Sequence of protein 1:
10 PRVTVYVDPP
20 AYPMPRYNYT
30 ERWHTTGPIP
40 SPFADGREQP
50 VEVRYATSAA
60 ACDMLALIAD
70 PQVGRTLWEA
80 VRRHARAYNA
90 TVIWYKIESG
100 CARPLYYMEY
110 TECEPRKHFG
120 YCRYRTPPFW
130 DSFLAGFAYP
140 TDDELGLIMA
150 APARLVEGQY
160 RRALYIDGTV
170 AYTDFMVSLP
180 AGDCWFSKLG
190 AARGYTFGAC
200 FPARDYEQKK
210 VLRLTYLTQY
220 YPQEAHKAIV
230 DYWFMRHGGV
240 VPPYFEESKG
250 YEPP

The following describes two proteins that form a bound complex.

Contacts between the two chains:
Residue Y215 in protein 1 contacts residue N41 in protein 2 (closest heavy-atom distance 4.1 Å).
Residue S131 in protein 1 is in contact with residue E89 in protein 2 (closest heavy-atom distance 3.9 Å).
Residue P22 in protein 1 contacts residue F93 in protein 2 (closest heavy-atom distance 4.4 Å).
Residue S131 in protein 1 is in contact with residue Q32 in protein 2 (closest heavy-atom distance 4.6 Å).
Residue Y219 in protein 1 is in contact with residue N97 in protein 2 (closest heavy-atom distance 4.0 Å).
Residue Y194 in protein 1 interacts with residue S38 in protein 2 (closest heavy-atom distance 3.8 Å).
Residue Y220 in protein 1 is in contact with residue T27 in protein 2 (closest heavy-atom distance 2.9 Å).
Residue R212 in protein 1 contacts residue N41 in protein 2 (closest heavy-atom distance 5.0 Å).
Residue Y219 in protein 1 interacts with residue G96 in protein 2 (closest heavy-atom distance 4.8 Å).
Residue H33 in protein 1 contacts residue I44 in protein 2 (closest heavy-atom distance 3.7 Å).
Residue I228 in protein 1 contacts residue P94 in protein 2 (closest heavy-atom distance 3.7 Å).
Residue A190 in protein 1 is in contact with residue K39 in protein 2 (closest heavy-atom distance 5.0 Å).
Residue Y231 in protein 1 interacts with residue P94 in protein 2 (closest heavy-atom distance 3.6 Å).
Residue E30 in protein 1 contacts residue M49 in protein 2 (closest heavy-atom distance 4.7 Å).
Residue H33 in protein 1 interacts with residue N46 in protein 2 (closest heavy-atom distance 4.1 Å).
Residue W32 in protein 1 is in contact with residue Q28 in protein 2 (closest heavy-atom distance 3.4 Å).
Residue Y21 in protein 1 contacts residue F93 in protein 2 (closest heavy-atom distance 3.5 Å).
Residue L213 in protein 1 contacts residue N41 in protein 2 (closest heavy-atom distance 2.9 Å).
Residue Y194 in protein 1 interacts with residue K39 in protein 2 (closest heavy-atom distance 3.2 Å).
Residue Y219 in protein 1 interacts with residue A91 in protein 2 (closest heavy-atom distance 4.8 Å).
Residue L216 in protein 1 is in contact with residue N41 in protein 2 (closest heavy-atom distance 3.0 Å).
Residue T217 in protein 1 interacts with residue Q32 in protein 2 (closest heavy-atom distance 4.9 Å).
Residue Q218 in protein 1 interacts with residue I44 in protein 2 (closest heavy-atom distance 4.0 Å).
Residue P19 in protein 1 is in contact with residue P94 in protein 2 (closest heavy-atom distance 4.0 Å).
Residue T214 in protein 1 is in contact with residue L54 in protein 2 (closest heavy-atom distance 3.5 Å).
Residue A20 in protein 1 is in contact with residue F93 in protein 2 (closest heavy-atom distance 3.5 Å).
Residue P18 in protein 1 contacts residue P94 in protein 2 (closest heavy-atom distance 4.9 Å).
Residue A191 in protein 1 is in contact with residue Q101 in protein 2 (closest heavy-atom distance 4.9 Å).
Residue L213 in protein 1 is in contact with residue L54 in protein 2 (closest heavy-atom distance 3.4 Å).
Residue A224 in protein 1 contacts residue F93 in protein 2 (closest heavy-atom distance 3.9 Å).
Residue Y215 in protein 1 is in contact with residue K39 in protein 2 (closest heavy-atom distance 3.9 Å).
Residue T214 in protein 1 interacts with residue K39 in protein 2 (closest heavy-atom distance 4.7 Å).
Residue T214 in protein 1 interacts with residue N41 in protein 2 (closest heavy-atom distance 2.9 Å).
Residue Y220 in protein 1 interacts with residue T92 in protein 2 (closest heavy-atom distance 3.2 Å).
Residue Y194 in protein 1 contacts residue G37 in protein 2 (closest heavy-atom distance 3.0 Å).
Residue I228 in protein 1 contacts residue F93 in protein 2 (closest heavy-atom distance 3.4 Å).
Residue L213 in protein 1 is in contact with residue S52 in protein 2 (closest heavy-atom distance 3.6 Å).
Residue H33 in protein 1 interacts with residue M49 in protein 2 (closest heavy-atom distance 4.3 Å).
Residue I228 in protein 1 interacts with residue T92 in protein 2 (closest heavy-atom distance 4.3 Å).
Residue Y21 in protein 1 contacts residue K25 in protein 2 (closest heavy-atom distance 4.2 Å).
Residue L213 in protein 1 contacts residue I44 in protein 2 (closest heavy-atom distance 3.9 Å).
Residue H33 in protein 1 interacts with residue V51 in protein 2 (closest heavy-atom distance 3.9 Å).
Residue Y220 in protein 1 contacts residue K25 in protein 2 (closest heavy-atom distance 4.7 Å).
Residue P19 in protein 1 is in contact with residue F93 in protein 2 (closest heavy-atom distance 3.5 Å).
Residue Q218 in protein 1 is in contact with residue Q28 in protein 2 (closest heavy-atom distance 3.2 Å).
Residue T217 in protein 1 contacts residue N41 in protein 2 (closest heavy-atom distance 4.8 Å).
Residue H33 in protein 1 interacts with residue S52 in protein 2 (closest heavy-atom distance 3.6 Å).
Residue A198 in protein 1 interacts with residue S38 in protein 2 (closest heavy-atom distance 3.4 Å).
Residue Y220 in protein 1 contacts residue A91 in protein 2 (closest heavy-atom distance 3.4 Å).
Residue A227 in protein 1 contacts residue F93 in protein 2 (closest heavy-atom distance 4.1 Å).
Residue T214 in protein 1 is in contact with residue Q40 in protein 2 (closest heavy-atom distance 3.5 Å).
Residue A190 in protein 1 contacts residue E99 in protein 2 (closest heavy-atom distance 3.9 Å).
Residue Y215 in protein 1 contacts residue Q40 in protein 2 (closest heavy-atom distance 4.4 Å).
Residue Y220 in protein 1 contacts residue F93 in protein 2 (closest heavy-atom distance 3.6 Å).
Residue H33 in protein 1 contacts residue G50 in protein 2 (closest heavy-atom distance 3.0 Å).
Residue I228 in protein 1 contacts residue G96 in protein 2 (closest heavy-atom distance 4.4 Å).
Residue T217 in protein 1 contacts residue Q28 in protein 2 (closest heavy-atom distance 4.5 Å).
Residue H33 in protein 1 interacts with residue Q28 in protein 2 (closest heavy-atom distance 4.5 Å).
Residue W32 in protein 1 is in contact with residue N46 in protein 2 (closest heavy-atom distance 3.6 Å).
Residue W32 in protein 1 is in contact with residue M49 in protein 2 (closest heavy-atom distance 3.5 Å).

Sequence of protein 2:
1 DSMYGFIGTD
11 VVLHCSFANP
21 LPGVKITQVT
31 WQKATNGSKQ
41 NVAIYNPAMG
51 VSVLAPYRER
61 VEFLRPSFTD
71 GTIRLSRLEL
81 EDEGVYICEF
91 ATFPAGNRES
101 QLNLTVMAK